Residue-level contacts at the interface:
Residue L121 in chain A contacts residue R448 in chain B (closest heavy-atom distance 3.6 Å).
Residue L128 in chain A is in contact with residue L459 in chain B (closest heavy-atom distance 3.6 Å).
Residue R135 in chain A is in contact with residue L459 in chain B (closest heavy-atom distance 3.7 Å).
Residue R115 in chain A is in contact with residue L451 in chain B (closest heavy-atom distance 3.6 Å).
Residue N134 in chain A interacts with residue P464 in chain B (closest heavy-atom distance 5.0 Å).
Residue L121 in chain A is in contact with residue L451 in chain B (closest heavy-atom distance 4.7 Å).
Residue G131 in chain A contacts residue L463 in chain B (closest heavy-atom distance 4.5 Å).
Residue R135 in chain A contacts residue F462 in chain B (closest heavy-atom distance 3.7 Å).
Residue R135 in chain A is in contact with residue K458 in chain B (closest heavy-atom distance 3.4 Å).
Residue G131 in chain A contacts residue P464 in chain B (closest heavy-atom distance 4.0 Å).
Residue A130 in chain A contacts residue F462 in chain B (closest heavy-atom distance 4.5 Å).
Residue Y132 in chain A interacts with residue K458 in chain B (closest heavy-atom distance 4.0 Å).
Residue L128 in chain A is in contact with residue P464 in chain B (closest heavy-atom distance 5.0 Å).
Residue L121 in chain A interacts with residue I444 in chain B (closest heavy-atom distance 3.9 Å).
Residue E120 in chain A interacts with residue R469 in chain B (closest heavy-atom distance 4.1 Å).
Residue I114 in chain A is in contact with residue I444 in chain B (closest heavy-atom distance 3.8 Å).
Residue E120 in chain A contacts residue R448 in chain B (closest heavy-atom distance 3.3 Å).
Residue A130 in chain A interacts with residue P464 in chain B (closest heavy-atom distance 4.2 Å).
Residue Y132 in chain A interacts with residue L459 in chain B (closest heavy-atom distance 3.5 Å).
Residue K127 in chain A interacts with residue V467 in chain B (closest heavy-atom distance 3.8 Å).
Residue R111 in chain A interacts with residue R450 in chain B (closest heavy-atom distance 3.2 Å).
Residue R115 in chain A is in contact with residue E447 in chain B (closest heavy-atom distance 3.4 Å).
Residue L128 in chain A is in contact with residue L451 in chain B (closest heavy-atom distance 4.2 Å).
Residue L121 in chain A is in contact with residue E447 in chain B (closest heavy-atom distance 3.7 Å).
Residue K127 in chain A interacts with residue G466 in chain B (closest heavy-atom distance 2.5 Å).
Residue S118 in chain A interacts with residue I444 in chain B (closest heavy-atom distance 3.4 Å).
Residue L124 in chain A interacts with residue L452 in chain B (closest heavy-atom distance 3.7 Å).
Residue I114 in chain A is in contact with residue E447 in chain B (closest heavy-atom distance 4.5 Å).
Residue L128 in chain A is in contact with residue L463 in chain B (closest heavy-atom distance 4.5 Å).
Residue A138 in chain A interacts with residue F462 in chain B (closest heavy-atom distance 3.6 Å).
Residue I114 in chain A interacts with residue I443 in chain B (closest heavy-atom distance 4.9 Å).
Residue N134 in chain A contacts residue F462 in chain B (closest heavy-atom distance 3.3 Å).
Residue G131 in chain A contacts residue F462 in chain B (closest heavy-atom distance 3.3 Å).
Residue L128 in chain A is in contact with residue A456 in chain B (closest heavy-atom distance 4.6 Å).
Residue K127 in chain A interacts with residue K465 in chain B (closest heavy-atom distance 4.3 Å).
Residue Y132 in chain A contacts residue H455 in chain B (closest heavy-atom distance 3.2 Å).
Residue E120 in chain A interacts with residue I444 in chain B (closest heavy-atom distance 3.9 Å).
Residue K127 in chain A is in contact with residue P464 in chain B (closest heavy-atom distance 3.2 Å).
Residue E125 in chain A is in contact with residue L451 in chain B (closest heavy-atom distance 5.0 Å).
Residue L128 in chain A contacts residue V467 in chain B (closest heavy-atom distance 4.5 Å).
Residue L128 in chain A interacts with residue L452 in chain B (closest heavy-atom distance 4.8 Å).
Residue L124 in chain A interacts with residue V467 in chain B (closest heavy-atom distance 3.8 Å).
Residue L128 in chain A contacts residue H455 in chain B (closest heavy-atom distance 3.8 Å).
Residue L124 in chain A contacts residue L451 in chain B (closest heavy-atom distance 3.8 Å).
Residue G131 in chain A contacts residue L459 in chain B (closest heavy-atom distance 3.3 Å).
Residue L124 in chain A contacts residue R448 in chain B (closest heavy-atom distance 3.4 Å).
Residue R111 in chain A is in contact with residue E447 in chain B (closest heavy-atom distance 3.5 Å).

Sequence of chain B:
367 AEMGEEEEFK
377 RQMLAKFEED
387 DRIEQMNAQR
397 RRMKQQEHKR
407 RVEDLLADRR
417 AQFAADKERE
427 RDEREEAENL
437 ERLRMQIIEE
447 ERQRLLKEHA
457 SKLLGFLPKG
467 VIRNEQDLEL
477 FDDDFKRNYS

The following describes two proteins that form a bound complex.

Sequence of chain A:
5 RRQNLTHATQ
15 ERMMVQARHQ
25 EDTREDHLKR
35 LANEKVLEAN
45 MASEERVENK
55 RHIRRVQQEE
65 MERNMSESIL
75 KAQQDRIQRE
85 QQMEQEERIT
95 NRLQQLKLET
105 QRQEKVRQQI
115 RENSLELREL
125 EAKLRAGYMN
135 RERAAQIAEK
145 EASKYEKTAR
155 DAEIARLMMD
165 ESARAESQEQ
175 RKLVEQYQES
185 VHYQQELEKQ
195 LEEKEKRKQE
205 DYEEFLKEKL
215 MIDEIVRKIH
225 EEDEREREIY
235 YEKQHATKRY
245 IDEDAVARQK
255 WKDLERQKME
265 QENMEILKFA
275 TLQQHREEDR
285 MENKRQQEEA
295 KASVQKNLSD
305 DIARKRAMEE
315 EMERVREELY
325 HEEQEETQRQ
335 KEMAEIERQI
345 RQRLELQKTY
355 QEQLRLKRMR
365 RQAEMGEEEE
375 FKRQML